Contacts between the two chains:
Residue I369 in protein 1 interacts with residue Q34 in protein 2 (closest heavy-atom distance 5.0 Å).

Sequence of protein 2:
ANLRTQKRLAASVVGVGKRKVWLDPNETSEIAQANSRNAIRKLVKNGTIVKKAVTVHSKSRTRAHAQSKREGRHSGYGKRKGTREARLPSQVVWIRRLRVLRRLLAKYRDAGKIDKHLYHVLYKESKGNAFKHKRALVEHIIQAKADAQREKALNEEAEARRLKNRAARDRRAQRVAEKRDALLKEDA

Sequence of protein 1:
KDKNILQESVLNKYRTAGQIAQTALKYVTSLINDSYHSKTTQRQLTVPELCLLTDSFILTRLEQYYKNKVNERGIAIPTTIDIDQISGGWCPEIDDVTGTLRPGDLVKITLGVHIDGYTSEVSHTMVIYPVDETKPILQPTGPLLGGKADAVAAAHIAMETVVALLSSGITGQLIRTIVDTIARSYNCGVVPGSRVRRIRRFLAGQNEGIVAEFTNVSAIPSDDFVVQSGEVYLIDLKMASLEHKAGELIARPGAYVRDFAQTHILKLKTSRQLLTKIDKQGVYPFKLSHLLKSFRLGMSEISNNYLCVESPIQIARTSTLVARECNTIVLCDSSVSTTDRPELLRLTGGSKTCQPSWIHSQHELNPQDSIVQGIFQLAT

These two protein chains interact to form a complex.